These two protein chains interact to form a complex.

Residue-level contacts at the interface:
Residue V12 in chain A is in contact with residue Q13 in chain B (closest heavy-atom distance 4.0 Å).
Residue V12 in chain A is in contact with residue C8 in chain B (closest heavy-atom distance 4.8 Å).
Residue R14 in chain A contacts residue C8 in chain B (closest heavy-atom distance 4.2 Å).
Residue L13 in chain A is in contact with residue F9 in chain B (closest heavy-atom distance 3.4 Å).
Residue I156 in chain A interacts with residue Q13 in chain B (closest heavy-atom distance 3.8 Å).
Residue R155 in chain A is in contact with residue Q13 in chain B (closest heavy-atom distance 4.8 Å).
Residue L66 in chain A interacts with residue W5 in chain B (closest heavy-atom distance 4.1 Å).
Residue R155 in chain A interacts with residue W6 in chain B (closest heavy-atom distance 4.7 Å).
Residue R14 in chain A interacts with residue A12 in chain B (closest heavy-atom distance 4.8 Å).
Residue V87 in chain A contacts residue W5 in chain B (closest heavy-atom distance 3.8 Å).
Residue T152 in chain A is in contact with residue F9 in chain B (closest heavy-atom distance 3.7 Å).
Residue T83 in chain A interacts with residue W5 in chain B (closest heavy-atom distance 2.6 Å).
Residue V12 in chain A contacts residue F9 in chain B (closest heavy-atom distance 3.3 Å).
Residue H65 in chain A contacts residue C8 in chain B (closest heavy-atom distance 4.8 Å).
Residue L85 in chain A contacts residue W5 in chain B (closest heavy-atom distance 3.5 Å).
Residue T83 in chain A interacts with residue P3 in chain B (closest heavy-atom distance 4.0 Å).
Residue R155 in chain A interacts with residue F9 in chain B (closest heavy-atom distance 3.3 Å).
Residue R14 in chain A is in contact with residue D16 in chain B (closest heavy-atom distance 4.8 Å).
Residue V87 in chain A contacts residue C8 in chain B (closest heavy-atom distance 4.1 Å).
Residue R10 in chain A interacts with residue D16 in chain B (closest heavy-atom distance 3.1 Å).
Residue P9 in chain A interacts with residue D16 in chain B (closest heavy-atom distance 4.0 Å).
Residue V87 in chain A is in contact with residue A4 in chain B (closest heavy-atom distance 3.6 Å).
Residue E84 in chain A interacts with residue W5 in chain B (closest heavy-atom distance 3.6 Å).
Residue I156 in chain A interacts with residue F9 in chain B (closest heavy-atom distance 3.7 Å).
Residue V12 in chain A interacts with residue D16 in chain B (closest heavy-atom distance 4.4 Å).
Residue G64 in chain A interacts with residue C8 in chain B (closest heavy-atom distance 4.9 Å).
Residue R155 in chain A contacts residue S10 in chain B (closest heavy-atom distance 3.7 Å).
Residue L66 in chain A interacts with residue C8 in chain B (closest heavy-atom distance 3.8 Å).
Residue L13 in chain A is in contact with residue W5 in chain B (closest heavy-atom distance 4.8 Å).
Residue V12 in chain A is in contact with residue A12 in chain B (closest heavy-atom distance 3.5 Å).
Residue L151 in chain A contacts residue W5 in chain B (closest heavy-atom distance 3.8 Å).

Sequence of chain B:
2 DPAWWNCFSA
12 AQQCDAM

Sequence of chain A:
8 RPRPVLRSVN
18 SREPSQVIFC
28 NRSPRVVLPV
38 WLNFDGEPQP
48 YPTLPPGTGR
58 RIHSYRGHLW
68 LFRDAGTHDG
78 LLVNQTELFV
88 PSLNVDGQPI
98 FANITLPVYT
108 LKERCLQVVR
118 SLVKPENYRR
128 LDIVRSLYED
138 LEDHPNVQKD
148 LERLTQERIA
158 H